Sequence of the first protein:
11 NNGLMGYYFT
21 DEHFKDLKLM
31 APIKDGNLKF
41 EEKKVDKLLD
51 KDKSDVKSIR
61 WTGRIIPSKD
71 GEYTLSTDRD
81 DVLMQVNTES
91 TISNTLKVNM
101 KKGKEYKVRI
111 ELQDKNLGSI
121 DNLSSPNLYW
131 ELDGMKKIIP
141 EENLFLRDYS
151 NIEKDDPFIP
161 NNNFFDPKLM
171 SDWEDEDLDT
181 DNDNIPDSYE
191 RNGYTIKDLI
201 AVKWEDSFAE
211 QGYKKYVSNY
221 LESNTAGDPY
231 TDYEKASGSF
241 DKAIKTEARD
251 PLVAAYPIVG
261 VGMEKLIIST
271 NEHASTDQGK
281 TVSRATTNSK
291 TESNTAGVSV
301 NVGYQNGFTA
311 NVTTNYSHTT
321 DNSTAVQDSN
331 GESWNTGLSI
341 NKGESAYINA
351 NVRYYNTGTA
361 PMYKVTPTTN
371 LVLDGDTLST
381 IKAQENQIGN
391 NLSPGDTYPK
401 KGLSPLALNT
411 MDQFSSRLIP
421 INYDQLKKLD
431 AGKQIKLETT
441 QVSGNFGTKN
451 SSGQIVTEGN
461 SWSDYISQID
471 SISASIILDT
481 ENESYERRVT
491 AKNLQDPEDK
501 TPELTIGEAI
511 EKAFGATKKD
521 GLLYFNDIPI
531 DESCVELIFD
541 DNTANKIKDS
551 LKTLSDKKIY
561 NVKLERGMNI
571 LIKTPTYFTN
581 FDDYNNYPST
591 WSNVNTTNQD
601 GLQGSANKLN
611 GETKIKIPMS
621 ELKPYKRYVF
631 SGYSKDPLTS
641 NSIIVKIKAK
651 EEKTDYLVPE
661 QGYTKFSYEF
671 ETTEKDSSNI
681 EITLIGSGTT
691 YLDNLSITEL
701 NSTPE

Interface contacts:
Residue T597 in the first protein is in contact with residue Y53 in the second protein (closest heavy-atom distance 4.8 Å).
Residue T590 in the first protein interacts with residue H91 in the second protein (closest heavy-atom distance 4.0 Å).
Residue S592 in the first protein interacts with residue Y92 in the second protein (closest heavy-atom distance 3.9 Å).
Residue T596 in the first protein interacts with residue Y53 in the second protein (closest heavy-atom distance 4.0 Å).
Residue T590 in the first protein contacts residue S93 in the second protein (closest heavy-atom distance 4.5 Å).
Residue V594 in the first protein contacts residue S30 in the second protein (closest heavy-atom distance 4.4 Å).
Residue T590 in the first protein interacts with residue Y92 in the second protein (closest heavy-atom distance 2.4 Å).

Sequence of the second protein:
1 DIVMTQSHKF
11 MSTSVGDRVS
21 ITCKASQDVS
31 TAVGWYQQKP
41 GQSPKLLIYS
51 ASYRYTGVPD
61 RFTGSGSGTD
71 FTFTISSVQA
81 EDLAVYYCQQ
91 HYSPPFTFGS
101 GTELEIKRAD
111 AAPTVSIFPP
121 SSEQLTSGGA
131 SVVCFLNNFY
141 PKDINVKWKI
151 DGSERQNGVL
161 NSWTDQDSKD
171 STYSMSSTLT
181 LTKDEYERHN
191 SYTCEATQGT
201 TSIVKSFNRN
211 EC

These two protein chains interact to form a complex.